Contacts between the two chains:
Residue L145 in protein 2 contacts residue V8 in protein 1 (closest heavy-atom distance 4.6 Å).
Residue N166 in protein 2 is in contact with residue L22 in protein 1 (closest heavy-atom distance 3.4 Å).
Residue F142 in protein 2 contacts residue V2 in protein 1 (closest heavy-atom distance 3.7 Å).
Residue I152 in protein 2 interacts with residue V11 in protein 1 (closest heavy-atom distance 4.8 Å).
Residue L167 in protein 2 interacts with residue L22 in protein 1 (closest heavy-atom distance 3.7 Å).
Residue L145 in protein 2 is in contact with residue F5 in protein 1 (closest heavy-atom distance 4.2 Å).
Residue F142 in protein 2 interacts with residue F5 in protein 1 (closest heavy-atom distance 3.5 Å).
Residue N166 in protein 2 interacts with residue V18 in protein 1 (closest heavy-atom distance 4.5 Å).

Sequence of protein 2:
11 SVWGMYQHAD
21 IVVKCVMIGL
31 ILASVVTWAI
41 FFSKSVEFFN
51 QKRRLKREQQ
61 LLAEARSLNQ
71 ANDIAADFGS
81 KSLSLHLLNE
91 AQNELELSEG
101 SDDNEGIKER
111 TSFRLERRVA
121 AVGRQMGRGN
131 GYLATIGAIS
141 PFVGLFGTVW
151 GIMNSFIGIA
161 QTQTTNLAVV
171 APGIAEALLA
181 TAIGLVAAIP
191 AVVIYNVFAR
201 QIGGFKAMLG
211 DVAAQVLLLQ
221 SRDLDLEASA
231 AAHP

Sequence of protein 1:
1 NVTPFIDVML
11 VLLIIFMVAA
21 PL

The following describes two proteins that form a bound complex.